This data describes a binding interaction between two proteins.

Sequence of chain B:
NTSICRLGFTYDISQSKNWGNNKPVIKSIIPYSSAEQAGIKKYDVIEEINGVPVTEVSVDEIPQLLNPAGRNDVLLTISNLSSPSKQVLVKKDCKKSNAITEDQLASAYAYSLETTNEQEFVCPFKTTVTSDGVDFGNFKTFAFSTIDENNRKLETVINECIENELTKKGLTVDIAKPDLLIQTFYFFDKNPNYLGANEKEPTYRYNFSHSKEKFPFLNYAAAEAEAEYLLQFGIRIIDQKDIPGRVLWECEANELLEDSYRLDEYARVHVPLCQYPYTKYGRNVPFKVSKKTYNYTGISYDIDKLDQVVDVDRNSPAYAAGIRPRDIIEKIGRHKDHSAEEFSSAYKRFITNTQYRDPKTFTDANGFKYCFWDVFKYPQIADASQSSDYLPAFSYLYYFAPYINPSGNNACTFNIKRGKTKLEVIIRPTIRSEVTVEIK

Residue-level contacts at the interface:
Residue Y272 in chain A interacts with residue F226 in chain B (closest heavy-atom distance 3.5 Å).
Residue A238 in chain A contacts residue L229 in chain B (closest heavy-atom distance 3.7 Å).
Residue F226 in chain A is in contact with residue V280 in chain B (closest heavy-atom distance 3.8 Å).
Residue R215 in chain A interacts with residue H281 in chain B (closest heavy-atom distance 2.9 Å).
Residue V452 in chain A contacts residue Y216 in chain B (closest heavy-atom distance 3.5 Å).
Residue V280 in chain A contacts residue N217 in chain B (closest heavy-atom distance 3.6 Å).
Residue S137 in chain A interacts with residue Q189 in chain B (closest heavy-atom distance 3.0 Å).
Residue V302 in chain A contacts residue Y216 in chain B (closest heavy-atom distance 3.6 Å).
Residue K132 in chain A interacts with residue E263 in chain B (closest heavy-atom distance 3.3 Å).
Residue Y216 in chain A interacts with residue V280 in chain B (closest heavy-atom distance 3.8 Å).
Residue E266 in chain A contacts residue F228 in chain B (closest heavy-atom distance 3.5 Å).
Residue Y272 in chain A contacts residue P227 in chain B (closest heavy-atom distance 3.8 Å).
Residue Y216 in chain A interacts with residue V302 in chain B (closest heavy-atom distance 3.6 Å).
Residue F228 in chain A is in contact with residue H281 in chain B (closest heavy-atom distance 3.8 Å).
Residue L268 in chain A interacts with residue F228 in chain B (closest heavy-atom distance 3.7 Å).
Residue V454 in chain A interacts with residue F218 in chain B (closest heavy-atom distance 3.8 Å).
Residue L229 in chain A is in contact with residue A234 in chain B (closest heavy-atom distance 3.9 Å).
Residue L267 in chain A is in contact with residue F228 in chain B (closest heavy-atom distance 3.5 Å).
Residue C129 in chain A interacts with residue R215 in chain B (closest heavy-atom distance 3.8 Å).
Residue L229 in chain A interacts with residue A238 in chain B (closest heavy-atom distance 3.7 Å).
Residue I254 in chain A is in contact with residue P255 in chain B (closest heavy-atom distance 3.1 Å).
Residue F228 in chain A is in contact with residue L268 in chain B (closest heavy-atom distance 3.7 Å).
Residue F228 in chain A interacts with residue Y277 in chain B (closest heavy-atom distance 3.7 Å).
Residue R296 in chain A contacts residue E235 in chain B (closest heavy-atom distance 2.9 Å).
Residue E263 in chain A interacts with residue K132 in chain B (closest heavy-atom distance 3.3 Å).
Residue R215 in chain A is in contact with residue C129 in chain B (closest heavy-atom distance 3.8 Å).
Residue P283 in chain A interacts with residue F218 in chain B (closest heavy-atom distance 3.8 Å).
Residue E269 in chain A is in contact with residue P227 in chain B (closest heavy-atom distance 3.4 Å).
Residue H281 in chain A is in contact with residue R215 in chain B (closest heavy-atom distance 2.9 Å).
Residue Y216 in chain A interacts with residue V452 in chain B (closest heavy-atom distance 3.5 Å).
Residue H281 in chain A is in contact with residue F228 in chain B (closest heavy-atom distance 3.8 Å).
Residue R296 in chain A is in contact with residue N265 in chain B (closest heavy-atom distance 3.6 Å).
Residue E266 in chain A contacts residue R215 in chain B (closest heavy-atom distance 2.7 Å).
Residue F226 in chain A is in contact with residue Y272 in chain B (closest heavy-atom distance 3.5 Å).
Residue F218 in chain A interacts with residue P283 in chain B (closest heavy-atom distance 3.8 Å).
Residue V280 in chain A is in contact with residue Y216 in chain B (closest heavy-atom distance 3.8 Å).
Residue A234 in chain A contacts residue L229 in chain B (closest heavy-atom distance 3.9 Å).
Residue P130 in chain A contacts residue R215 in chain B (closest heavy-atom distance 3.3 Å).
Residue E235 in chain A is in contact with residue R296 in chain B (closest heavy-atom distance 2.9 Å).
Residue N265 in chain A interacts with residue R296 in chain B (closest heavy-atom distance 3.6 Å).
Residue P227 in chain A interacts with residue E269 in chain B (closest heavy-atom distance 3.4 Å).
Residue F218 in chain A contacts residue V454 in chain B (closest heavy-atom distance 3.8 Å).
Residue F127 in chain A is in contact with residue Y216 in chain B (closest heavy-atom distance 3.5 Å).
Residue Y216 in chain A is in contact with residue F127 in chain B (closest heavy-atom distance 3.5 Å).
Residue L267 in chain A contacts residue L229 in chain B (closest heavy-atom distance 2.8 Å).
Residue Y277 in chain A is in contact with residue F228 in chain B (closest heavy-atom distance 3.7 Å).
Residue F127 in chain A interacts with residue Y214 in chain B (closest heavy-atom distance 3.1 Å).
Residue F228 in chain A contacts residue L267 in chain B (closest heavy-atom distance 3.5 Å).
Residue F228 in chain A is in contact with residue E266 in chain B (closest heavy-atom distance 3.5 Å).
Residue P255 in chain A is in contact with residue I254 in chain B (closest heavy-atom distance 3.1 Å).
Residue R215 in chain A contacts residue P130 in chain B (closest heavy-atom distance 3.3 Å).
Residue N297 in chain A contacts residue E235 in chain B (closest heavy-atom distance 3.4 Å).
Residue Q189 in chain A is in contact with residue S137 in chain B (closest heavy-atom distance 3.0 Å).
Residue R215 in chain A is in contact with residue E266 in chain B (closest heavy-atom distance 2.7 Å).
Residue N217 in chain A interacts with residue V280 in chain B (closest heavy-atom distance 3.6 Å).
Residue L229 in chain A interacts with residue L267 in chain B (closest heavy-atom distance 2.8 Å).
Residue E235 in chain A contacts residue N297 in chain B (closest heavy-atom distance 3.4 Å).
Residue P227 in chain A is in contact with residue Y272 in chain B (closest heavy-atom distance 3.8 Å).
Residue Y214 in chain A contacts residue F127 in chain B (closest heavy-atom distance 3.1 Å).
Residue V280 in chain A interacts with residue F226 in chain B (closest heavy-atom distance 3.8 Å).

Sequence of chain A:
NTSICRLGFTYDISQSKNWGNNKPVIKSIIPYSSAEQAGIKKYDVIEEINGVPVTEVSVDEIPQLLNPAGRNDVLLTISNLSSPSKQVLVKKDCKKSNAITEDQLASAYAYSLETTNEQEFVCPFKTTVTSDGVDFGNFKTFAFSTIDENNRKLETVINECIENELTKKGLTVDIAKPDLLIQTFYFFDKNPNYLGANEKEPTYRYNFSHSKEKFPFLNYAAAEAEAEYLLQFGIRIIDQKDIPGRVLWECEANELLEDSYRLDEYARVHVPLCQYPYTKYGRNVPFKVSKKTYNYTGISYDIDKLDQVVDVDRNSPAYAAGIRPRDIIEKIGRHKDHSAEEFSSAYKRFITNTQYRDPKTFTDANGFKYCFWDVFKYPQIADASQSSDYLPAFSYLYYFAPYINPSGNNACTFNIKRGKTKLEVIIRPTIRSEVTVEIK